Sequence of chain B:
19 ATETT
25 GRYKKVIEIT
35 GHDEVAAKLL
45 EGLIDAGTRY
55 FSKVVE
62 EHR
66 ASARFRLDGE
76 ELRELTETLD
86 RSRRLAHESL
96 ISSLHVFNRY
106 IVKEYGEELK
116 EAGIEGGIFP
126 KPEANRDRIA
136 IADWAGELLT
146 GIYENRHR

Interface contacts:
Residue R71 in chain B is in contact with residue E45 in chain A (closest heavy-atom distance 3.1 Å).
Residue I147 in chain B interacts with residue E62 in chain A (closest heavy-atom distance 3.5 Å).
Residue I48 in chain B interacts with residue V59 in chain A (closest heavy-atom distance 3.7 Å).
Residue V59 in chain B is in contact with residue I48 in chain A (closest heavy-atom distance 3.8 Å).
Residue D138 in chain B is in contact with residue R151 in chain A (closest heavy-atom distance 2.9 Å).
Residue R88 in chain B contacts residue H152 in chain A (closest heavy-atom distance 2.9 Å).
Residue R71 in chain B interacts with residue A41 in chain A (closest heavy-atom distance 3.7 Å).
Residue I31 in chain B interacts with residue A66 in chain A (closest heavy-atom distance 3.9 Å).
Residue E62 in chain B interacts with residue H152 in chain A (closest heavy-atom distance 3.0 Å).
Residue H152 in chain B contacts residue R88 in chain A (closest heavy-atom distance 3.0 Å).
Residue A137 in chain B is in contact with residue R151 in chain A (closest heavy-atom distance 3.4 Å).
Residue H36 in chain B contacts residue R71 in chain A (closest heavy-atom distance 3.7 Å).
Residue R151 in chain B contacts residue R88 in chain A (closest heavy-atom distance 3.7 Å).
Residue F70 in chain B interacts with residue H36 in chain A (closest heavy-atom distance 3.4 Å).
Residue Y148 in chain B contacts residue Y54 in chain A (closest heavy-atom distance 3.5 Å).
Residue R88 in chain B is in contact with residue R151 in chain A (closest heavy-atom distance 3.7 Å).
Residue L44 in chain B contacts residue H63 in chain A (closest heavy-atom distance 3.6 Å).
Residue V58 in chain B contacts residue R151 in chain A (closest heavy-atom distance 3.6 Å).
Residue Y27 in chain B is in contact with residue H63 in chain A (closest heavy-atom distance 2.8 Å).
Residue T52 in chain B contacts residue E60 in chain A (closest heavy-atom distance 3.5 Å).
Residue V59 in chain B is in contact with residue T52 in chain A (closest heavy-atom distance 3.6 Å).
Residue T52 in chain B contacts residue S56 in chain A (closest heavy-atom distance 3.5 Å).
Residue V58 in chain B interacts with residue Y148 in chain A (closest heavy-atom distance 3.7 Å).
Residue T52 in chain B is in contact with residue V59 in chain A (closest heavy-atom distance 3.9 Å).
Residue F55 in chain B interacts with residue L144 in chain A (closest heavy-atom distance 3.8 Å).
Residue R151 in chain B contacts residue V58 in chain A (closest heavy-atom distance 3.7 Å).
Residue H152 in chain B is in contact with residue D85 in chain A (closest heavy-atom distance 2.5 Å).
Residue E62 in chain B contacts residue I147 in chain A (closest heavy-atom distance 3.5 Å).
Residue L144 in chain B interacts with residue F55 in chain A (closest heavy-atom distance 3.8 Å).
Residue D138 in chain B contacts residue R153 in chain A (closest heavy-atom distance 3.6 Å).
Residue V59 in chain B contacts residue L144 in chain A (closest heavy-atom distance 3.5 Å).
Residue A66 in chain B contacts residue I31 in chain A (closest heavy-atom distance 3.8 Å).
Residue Y148 in chain B interacts with residue V58 in chain A (closest heavy-atom distance 3.8 Å).
Residue S56 in chain B interacts with residue S56 in chain A (closest heavy-atom distance 3.2 Å).
Residue D49 in chain B is in contact with residue E60 in chain A (closest heavy-atom distance 2.9 Å).
Residue R64 in chain B contacts residue E45 in chain A (closest heavy-atom distance 3.7 Å).
Residue H63 in chain B contacts residue L44 in chain A (closest heavy-atom distance 3.6 Å).
Residue G141 in chain B is in contact with residue Y148 in chain A (closest heavy-atom distance 3.6 Å).
Residue Y54 in chain B contacts residue Y148 in chain A (closest heavy-atom distance 3.2 Å).
Residue R151 in chain B contacts residue D138 in chain A (closest heavy-atom distance 2.9 Å).
Residue Y148 in chain B contacts residue F55 in chain A (closest heavy-atom distance 3.5 Å).
Residue T145 in chain B contacts residue T145 in chain A (closest heavy-atom distance 3.7 Å).
Residue I134 in chain B contacts residue R153 in chain A (closest heavy-atom distance 3.7 Å).
Residue H152 in chain B interacts with residue E62 in chain A (closest heavy-atom distance 2.7 Å).
Residue F70 in chain B interacts with residue G35 in chain A (closest heavy-atom distance 3.5 Å).
Residue Y148 in chain B interacts with residue A137 in chain A (closest heavy-atom distance 2.7 Å).
Residue H63 in chain B is in contact with residue Y27 in chain A (closest heavy-atom distance 2.7 Å).
Residue E62 in chain B is in contact with residue R151 in chain A (closest heavy-atom distance 3.5 Å).
Residue Y148 in chain B interacts with residue G141 in chain A (closest heavy-atom distance 3.8 Å).
Residue R71 in chain B is in contact with residue G35 in chain A (closest heavy-atom distance 3.8 Å).
Residue R151 in chain B interacts with residue E62 in chain A (closest heavy-atom distance 3.5 Å).
Residue F70 in chain B contacts residue I31 in chain A (closest heavy-atom distance 3.7 Å).
Residue F55 in chain B contacts residue F55 in chain A (closest heavy-atom distance 3.6 Å).
Residue I31 in chain B contacts residue F70 in chain A (closest heavy-atom distance 3.7 Å).
Residue A137 in chain B interacts with residue Y148 in chain A (closest heavy-atom distance 2.7 Å).
Residue R151 in chain B is in contact with residue A137 in chain A (closest heavy-atom distance 3.5 Å).
Residue F55 in chain B interacts with residue Y148 in chain A (closest heavy-atom distance 3.6 Å).
Residue E45 in chain B is in contact with residue R64 in chain A (closest heavy-atom distance 3.3 Å).
Residue G35 in chain B is in contact with residue R71 in chain A (closest heavy-atom distance 3.7 Å).
Residue L144 in chain B contacts residue V59 in chain A (closest heavy-atom distance 3.7 Å).

Sequence of chain A:
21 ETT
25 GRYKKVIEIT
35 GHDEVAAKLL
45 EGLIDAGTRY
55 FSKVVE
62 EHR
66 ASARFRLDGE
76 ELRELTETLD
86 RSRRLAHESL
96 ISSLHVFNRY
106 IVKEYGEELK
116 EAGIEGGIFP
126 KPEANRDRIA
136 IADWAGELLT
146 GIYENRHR

This data describes a binding interaction between two proteins.